Sequence of protein 2:
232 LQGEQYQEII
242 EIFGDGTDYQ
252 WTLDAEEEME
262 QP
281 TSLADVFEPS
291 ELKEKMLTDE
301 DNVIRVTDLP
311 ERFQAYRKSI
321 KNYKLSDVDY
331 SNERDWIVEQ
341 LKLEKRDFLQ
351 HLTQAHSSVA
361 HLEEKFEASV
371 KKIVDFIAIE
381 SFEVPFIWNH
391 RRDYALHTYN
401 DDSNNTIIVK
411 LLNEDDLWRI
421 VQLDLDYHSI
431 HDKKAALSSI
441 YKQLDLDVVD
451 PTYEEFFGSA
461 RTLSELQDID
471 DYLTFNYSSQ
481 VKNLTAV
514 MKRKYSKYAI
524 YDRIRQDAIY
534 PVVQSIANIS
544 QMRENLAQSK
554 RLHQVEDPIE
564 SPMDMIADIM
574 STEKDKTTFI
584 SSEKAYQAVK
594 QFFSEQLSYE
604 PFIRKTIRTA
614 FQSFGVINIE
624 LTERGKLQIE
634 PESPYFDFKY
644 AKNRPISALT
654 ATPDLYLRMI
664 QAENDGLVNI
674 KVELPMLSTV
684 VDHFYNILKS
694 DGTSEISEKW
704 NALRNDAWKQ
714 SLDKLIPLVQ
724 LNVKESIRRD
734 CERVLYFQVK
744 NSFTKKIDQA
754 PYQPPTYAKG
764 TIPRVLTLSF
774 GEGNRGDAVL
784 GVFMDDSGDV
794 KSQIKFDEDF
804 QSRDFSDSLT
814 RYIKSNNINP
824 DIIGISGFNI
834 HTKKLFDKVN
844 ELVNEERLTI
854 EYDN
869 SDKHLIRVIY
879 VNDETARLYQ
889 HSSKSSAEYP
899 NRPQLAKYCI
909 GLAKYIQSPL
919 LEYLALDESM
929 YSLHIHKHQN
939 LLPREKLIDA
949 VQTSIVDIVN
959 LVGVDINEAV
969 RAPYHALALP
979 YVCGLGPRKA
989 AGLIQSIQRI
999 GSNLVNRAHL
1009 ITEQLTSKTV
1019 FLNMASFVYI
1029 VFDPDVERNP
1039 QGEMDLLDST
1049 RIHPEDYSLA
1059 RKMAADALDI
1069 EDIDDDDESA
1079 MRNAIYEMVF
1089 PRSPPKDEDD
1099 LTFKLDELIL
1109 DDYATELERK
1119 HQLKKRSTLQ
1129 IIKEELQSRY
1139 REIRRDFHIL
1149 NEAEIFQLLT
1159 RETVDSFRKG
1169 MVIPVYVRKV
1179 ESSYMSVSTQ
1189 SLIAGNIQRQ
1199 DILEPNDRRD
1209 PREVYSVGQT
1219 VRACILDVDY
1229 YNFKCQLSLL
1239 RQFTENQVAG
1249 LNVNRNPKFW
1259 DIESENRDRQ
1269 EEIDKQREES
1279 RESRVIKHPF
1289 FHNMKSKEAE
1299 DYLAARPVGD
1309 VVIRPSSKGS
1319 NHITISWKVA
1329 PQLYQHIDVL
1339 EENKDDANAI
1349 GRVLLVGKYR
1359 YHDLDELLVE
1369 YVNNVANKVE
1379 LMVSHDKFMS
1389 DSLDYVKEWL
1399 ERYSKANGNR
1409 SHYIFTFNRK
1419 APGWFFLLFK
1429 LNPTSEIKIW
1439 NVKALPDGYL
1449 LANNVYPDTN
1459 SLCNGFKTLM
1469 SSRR

Interface contacts:
Residue E626 in protein 2 contacts residue K91 in protein 1 (closest heavy-atom distance 3.7 Å).
Residue E626 in protein 2 is in contact with residue K103 in protein 1 (closest heavy-atom distance 4.3 Å).
Residue R516 in protein 2 is in contact with residue D152 in protein 1 (closest heavy-atom distance 3.6 Å).
Residue R516 in protein 2 interacts with residue E151 in protein 1 (closest heavy-atom distance 3.7 Å).

These two protein chains interact to form a complex.

Sequence of protein 1:
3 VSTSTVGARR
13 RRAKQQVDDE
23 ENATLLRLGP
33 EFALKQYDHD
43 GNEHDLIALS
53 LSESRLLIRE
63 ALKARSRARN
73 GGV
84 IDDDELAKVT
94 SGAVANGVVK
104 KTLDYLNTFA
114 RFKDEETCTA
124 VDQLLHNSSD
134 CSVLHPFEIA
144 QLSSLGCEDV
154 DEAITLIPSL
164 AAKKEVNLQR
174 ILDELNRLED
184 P